This data describes a binding interaction between two proteins.

Interface contacts:
Residue I27 in chain B interacts with residue M5 in chain A (closest heavy-atom distance 4.2 Å).
Residue F50 in chain B interacts with residue M7 in chain A (closest heavy-atom distance 3.6 Å).
Residue I68 in chain B is in contact with residue M13 in chain A (closest heavy-atom distance 3.3 Å).
Residue F50 in chain B interacts with residue M5 in chain A (closest heavy-atom distance 3.1 Å).
Residue I68 in chain B contacts residue Q14 in chain A (closest heavy-atom distance 3.3 Å).
Residue Q5 in chain B interacts with residue M7 in chain A (closest heavy-atom distance 3.5 Å).
Residue N58 in chain B contacts residue P10 in chain A (closest heavy-atom distance 3.4 Å).
Residue V61 in chain B contacts residue P10 in chain A (closest heavy-atom distance 3.0 Å).
Residue F47 in chain B interacts with residue S3 in chain A (closest heavy-atom distance 4.1 Å).
Residue F20 in chain B contacts residue R6 in chain A (closest heavy-atom distance 3.5 Å).
Residue N58 in chain B is in contact with residue T9 in chain A (closest heavy-atom distance 3.0 Å).
Residue I68 in chain B contacts residue L12 in chain A (closest heavy-atom distance 4.6 Å).
Residue A48 in chain B contacts residue V2 in chain A (closest heavy-atom distance 3.9 Å).
Residue F47 in chain B contacts residue V2 in chain A (closest heavy-atom distance 4.2 Å).
Residue V61 in chain B is in contact with residue L12 in chain A (closest heavy-atom distance 3.9 Å).
Residue V61 in chain B is in contact with residue T9 in chain A (closest heavy-atom distance 4.4 Å).
Residue N58 in chain B is in contact with residue A8 in chain A (closest heavy-atom distance 2.8 Å).
Residue S49 in chain B interacts with residue V2 in chain A (closest heavy-atom distance 3.5 Å).
Residue F50 in chain B is in contact with residue R6 in chain A (closest heavy-atom distance 4.7 Å).
Residue N65 in chain B contacts residue L11 in chain A (closest heavy-atom distance 2.8 Å).
Residue A55 in chain B is in contact with residue M7 in chain A (closest heavy-atom distance 3.9 Å).
Residue N58 in chain B is in contact with residue M7 in chain A (closest heavy-atom distance 3.0 Å).
Residue F20 in chain B contacts residue M7 in chain A (closest heavy-atom distance 4.3 Å).
Residue F20 in chain B interacts with residue M5 in chain A (closest heavy-atom distance 3.6 Å).
Residue E7 in chain B is in contact with residue A8 in chain A (closest heavy-atom distance 4.4 Å).
Residue F28 in chain B interacts with residue M5 in chain A (closest heavy-atom distance 3.7 Å).
Residue S49 in chain B interacts with residue S3 in chain A (closest heavy-atom distance 2.6 Å).
Residue R46 in chain B interacts with residue V2 in chain A (closest heavy-atom distance 4.5 Å).
Residue D62 in chain B contacts residue P10 in chain A (closest heavy-atom distance 3.7 Å).
Residue A57 in chain B interacts with residue M7 in chain A (closest heavy-atom distance 4.9 Å).
Residue A64 in chain B interacts with residue L12 in chain A (closest heavy-atom distance 3.5 Å).
Residue E7 in chain B contacts residue P10 in chain A (closest heavy-atom distance 3.9 Å).
Residue A48 in chain B interacts with residue M5 in chain A (closest heavy-atom distance 4.6 Å).
Residue M69 in chain B interacts with residue M13 in chain A (closest heavy-atom distance 3.8 Å).
Residue G54 in chain B contacts residue M7 in chain A (closest heavy-atom distance 3.2 Å).
Residue W39 in chain B contacts residue M5 in chain A (closest heavy-atom distance 4.4 Å).
Residue F18 in chain B is in contact with residue M7 in chain A (closest heavy-atom distance 4.0 Å).
Residue E51 in chain B is in contact with residue M5 in chain A (closest heavy-atom distance 4.9 Å).
Residue N65 in chain B is in contact with residue L12 in chain A (closest heavy-atom distance 3.2 Å).
Residue Q5 in chain B interacts with residue R6 in chain A (closest heavy-atom distance 4.6 Å).
Residue N65 in chain B interacts with residue M13 in chain A (closest heavy-atom distance 2.7 Å).
Residue S49 in chain B interacts with residue M5 in chain A (closest heavy-atom distance 2.7 Å).
Residue R72 in chain B contacts residue M13 in chain A (closest heavy-atom distance 3.8 Å).
Residue G45 in chain B interacts with residue V2 in chain A (closest heavy-atom distance 4.3 Å).
Residue Q5 in chain B is in contact with residue A8 in chain A (closest heavy-atom distance 2.8 Å).
Residue V61 in chain B contacts residue L11 in chain A (closest heavy-atom distance 4.1 Å).
Residue I68 in chain B contacts residue A15 in chain A (closest heavy-atom distance 4.6 Å).
Residue R72 in chain B contacts residue Q14 in chain A (closest heavy-atom distance 3.0 Å).
Residue N65 in chain B is in contact with residue P10 in chain A (closest heavy-atom distance 4.7 Å).
Residue S49 in chain B is in contact with residue K4 in chain A (closest heavy-atom distance 3.0 Å).
Residue A48 in chain B is in contact with residue S3 in chain A (closest heavy-atom distance 3.2 Å).

Sequence of chain A:
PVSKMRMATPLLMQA

Sequence of chain B:
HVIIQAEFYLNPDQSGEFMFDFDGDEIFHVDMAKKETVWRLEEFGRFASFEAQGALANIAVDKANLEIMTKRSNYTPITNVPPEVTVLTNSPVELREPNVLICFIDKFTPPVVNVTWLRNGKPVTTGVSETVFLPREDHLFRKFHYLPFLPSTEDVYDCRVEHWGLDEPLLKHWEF